Contacts between the two chains:
Residue L138 in the first protein interacts with residue T441 in the second protein (closest heavy-atom distance 3.7 Å).
Residue V278 in the first protein contacts residue P539 in the second protein (closest heavy-atom distance 3.4 Å).
Residue R141 in the first protein contacts residue T441 in the second protein (closest heavy-atom distance 2.4 Å).
Residue F173 in the first protein is in contact with residue L433 in the second protein (closest heavy-atom distance 3.7 Å).
Residue V278 in the first protein is in contact with residue R535 in the second protein (closest heavy-atom distance 3.1 Å).
Residue P254 in the first protein contacts residue E536 in the second protein (closest heavy-atom distance 3.6 Å).
Residue F132 in the first protein interacts with residue F442 in the second protein (closest heavy-atom distance 3.6 Å).
Residue R255 in the first protein is in contact with residue E517 in the second protein (closest heavy-atom distance 2.6 Å).
Residue K133 in the first protein contacts residue F442 in the second protein (closest heavy-atom distance 3.4 Å).
Residue Y320 in the first protein interacts with residue D482 in the second protein (closest heavy-atom distance 3.2 Å).
Residue G329 in the first protein interacts with residue R353 in the second protein (closest heavy-atom distance 3.5 Å).
Residue A321 in the first protein contacts residue N336 in the second protein (closest heavy-atom distance 3.4 Å).
Residue A321 in the first protein is in contact with residue D352 in the second protein (closest heavy-atom distance 3.4 Å).
Residue P254 in the first protein contacts residue W513 in the second protein (closest heavy-atom distance 3.6 Å).
Residue R141 in the first protein is in contact with residue L439 in the second protein (closest heavy-atom distance 3.1 Å).
Residue A321 in the first protein interacts with residue H354 in the second protein (closest heavy-atom distance 3.4 Å).
Residue M258 in the first protein contacts residue E536 in the second protein (closest heavy-atom distance 3.5 Å).
Residue N253 in the first protein contacts residue E517 in the second protein (closest heavy-atom distance 2.9 Å).
Residue D284 in the first protein interacts with residue P539 in the second protein (closest heavy-atom distance 3.8 Å).
Residue Y149 in the first protein is in contact with residue Q520 in the second protein (closest heavy-atom distance 3.8 Å).
Residue V257 in the first protein interacts with residue R535 in the second protein (closest heavy-atom distance 3.7 Å).
Residue P252 in the first protein interacts with residue F538 in the second protein (closest heavy-atom distance 3.5 Å).
Residue V278 in the first protein is in contact with residue R537 in the second protein (closest heavy-atom distance 3.3 Å).
Residue V323 in the first protein contacts residue R353 in the second protein (closest heavy-atom distance 3.4 Å).
Residue E337 in the first protein is in contact with residue D352 in the second protein (closest heavy-atom distance 3.6 Å).
Residue E148 in the first protein is in contact with residue Q520 in the second protein (closest heavy-atom distance 2.9 Å).
Residue F276 in the first protein is in contact with residue R535 in the second protein (closest heavy-atom distance 3.6 Å).
Residue Y320 in the first protein contacts residue V338 in the second protein (closest heavy-atom distance 3.6 Å).
Residue V137 in the first protein is in contact with residue F442 in the second protein (closest heavy-atom distance 3.6 Å).
Residue P252 in the first protein is in contact with residue W513 in the second protein (closest heavy-atom distance 3.5 Å).
Residue R261 in the first protein is in contact with residue R535 in the second protein (closest heavy-atom distance 3.1 Å).
Residue E280 in the first protein is in contact with residue H510 in the second protein (closest heavy-atom distance 2.5 Å).
Residue V137 in the first protein interacts with residue P440 in the second protein (closest heavy-atom distance 3.3 Å).
Residue E280 in the first protein interacts with residue L512 in the second protein (closest heavy-atom distance 3.7 Å).
Residue R141 in the first protein is in contact with residue A437 in the second protein (closest heavy-atom distance 3.4 Å).
Residue V278 in the first protein interacts with residue E536 in the second protein (closest heavy-atom distance 3.6 Å).
Residue R140 in the first protein interacts with residue Y459 in the second protein (closest heavy-atom distance 3.1 Å).
Residue Q144 in the first protein is in contact with residue Y459 in the second protein (closest heavy-atom distance 3.0 Å).
Residue R277 in the first protein contacts residue R535 in the second protein (closest heavy-atom distance 3.4 Å).
Residue Y320 in the first protein contacts residue N336 in the second protein (closest heavy-atom distance 3.4 Å).
Residue V137 in the first protein is in contact with residue R448 in the second protein (closest heavy-atom distance 3.6 Å).
Residue E280 in the first protein interacts with residue A507 in the second protein (closest heavy-atom distance 3.8 Å).
Residue V323 in the first protein interacts with residue H354 in the second protein (closest heavy-atom distance 3.8 Å).
Residue Q144 in the first protein contacts residue N432 in the second protein (closest heavy-atom distance 3.1 Å).
Residue Y320 in the first protein contacts residue R337 in the second protein (closest heavy-atom distance 3.4 Å).
Residue Y149 in the first protein contacts residue L516 in the second protein (closest heavy-atom distance 3.7 Å).
Residue E280 in the first protein is in contact with residue K506 in the second protein (closest heavy-atom distance 3.5 Å).
Residue R255 in the first protein interacts with residue Q520 in the second protein (closest heavy-atom distance 3.7 Å).
Residue E280 in the first protein contacts residue F538 in the second protein (closest heavy-atom distance 3.7 Å).
Residue F193 in the first protein is in contact with residue L516 in the second protein (closest heavy-atom distance 3.6 Å).
Residue R141 in the first protein interacts with residue A436 in the second protein (closest heavy-atom distance 3.0 Å).
Residue R140 in the first protein interacts with residue L439 in the second protein (closest heavy-atom distance 3.7 Å).
Residue Y145 in the first protein interacts with residue L433 in the second protein (closest heavy-atom distance 3.6 Å).
Residue E336 in the first protein contacts residue R353 in the second protein (closest heavy-atom distance 3.6 Å).
Residue G318 in the first protein is in contact with residue H354 in the second protein (closest heavy-atom distance 3.8 Å).
Residue E148 in the first protein interacts with residue N432 in the second protein (closest heavy-atom distance 3.5 Å).
Residue H333 in the first protein contacts residue R353 in the second protein (closest heavy-atom distance 3.3 Å).
Residue E148 in the first protein interacts with residue L433 in the second protein (closest heavy-atom distance 3.0 Å).
Residue P254 in the first protein contacts residue E517 in the second protein (closest heavy-atom distance 3.5 Å).
Residue R261 in the first protein is in contact with residue R532 in the second protein (closest heavy-atom distance 3.4 Å).

The following describes two proteins that form a bound complex.

Sequence of the second protein:
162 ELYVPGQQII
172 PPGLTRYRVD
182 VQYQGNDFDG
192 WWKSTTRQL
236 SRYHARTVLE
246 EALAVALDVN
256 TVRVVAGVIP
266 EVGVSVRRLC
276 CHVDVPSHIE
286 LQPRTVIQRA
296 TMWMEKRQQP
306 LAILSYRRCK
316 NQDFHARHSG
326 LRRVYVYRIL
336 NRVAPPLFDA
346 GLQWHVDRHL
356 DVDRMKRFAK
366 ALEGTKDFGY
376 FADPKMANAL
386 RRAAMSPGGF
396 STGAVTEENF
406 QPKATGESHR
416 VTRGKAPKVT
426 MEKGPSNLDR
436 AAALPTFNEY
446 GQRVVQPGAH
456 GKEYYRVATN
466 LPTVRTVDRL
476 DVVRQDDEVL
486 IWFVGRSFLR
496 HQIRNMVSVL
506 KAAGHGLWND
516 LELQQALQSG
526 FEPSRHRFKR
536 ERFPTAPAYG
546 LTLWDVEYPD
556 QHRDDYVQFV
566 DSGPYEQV

Sequence of the first protein:
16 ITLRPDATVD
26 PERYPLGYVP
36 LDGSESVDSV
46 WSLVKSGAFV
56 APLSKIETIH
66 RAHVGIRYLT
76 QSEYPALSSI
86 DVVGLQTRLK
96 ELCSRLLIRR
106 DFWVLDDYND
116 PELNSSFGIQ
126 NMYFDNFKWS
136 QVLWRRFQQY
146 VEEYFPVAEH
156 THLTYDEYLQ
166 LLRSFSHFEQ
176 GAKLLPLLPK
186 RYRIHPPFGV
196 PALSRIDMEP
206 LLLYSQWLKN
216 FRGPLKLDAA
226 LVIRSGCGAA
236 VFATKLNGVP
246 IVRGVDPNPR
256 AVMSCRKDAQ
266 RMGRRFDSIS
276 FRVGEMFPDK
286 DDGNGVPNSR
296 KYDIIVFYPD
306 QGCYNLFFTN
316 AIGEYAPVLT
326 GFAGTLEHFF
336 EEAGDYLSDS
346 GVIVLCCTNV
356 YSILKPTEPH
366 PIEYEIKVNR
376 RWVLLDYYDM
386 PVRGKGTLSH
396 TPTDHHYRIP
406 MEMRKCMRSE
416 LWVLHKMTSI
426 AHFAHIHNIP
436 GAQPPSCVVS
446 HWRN